Sequence of the first protein:
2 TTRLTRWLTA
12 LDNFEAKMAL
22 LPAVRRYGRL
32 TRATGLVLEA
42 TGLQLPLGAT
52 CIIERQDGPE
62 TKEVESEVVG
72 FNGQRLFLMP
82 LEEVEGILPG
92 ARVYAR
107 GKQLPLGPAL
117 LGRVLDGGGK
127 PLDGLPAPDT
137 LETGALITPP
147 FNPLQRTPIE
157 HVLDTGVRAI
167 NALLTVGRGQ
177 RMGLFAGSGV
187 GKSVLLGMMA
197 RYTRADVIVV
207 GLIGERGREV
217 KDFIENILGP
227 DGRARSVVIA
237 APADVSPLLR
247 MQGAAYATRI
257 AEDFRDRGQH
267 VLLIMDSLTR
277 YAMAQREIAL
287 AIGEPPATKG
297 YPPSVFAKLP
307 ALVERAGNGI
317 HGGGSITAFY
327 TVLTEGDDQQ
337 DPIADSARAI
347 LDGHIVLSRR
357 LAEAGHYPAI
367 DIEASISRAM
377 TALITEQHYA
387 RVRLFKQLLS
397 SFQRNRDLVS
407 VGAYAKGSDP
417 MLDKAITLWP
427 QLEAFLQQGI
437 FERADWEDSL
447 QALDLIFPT

Sequence of the second protein:
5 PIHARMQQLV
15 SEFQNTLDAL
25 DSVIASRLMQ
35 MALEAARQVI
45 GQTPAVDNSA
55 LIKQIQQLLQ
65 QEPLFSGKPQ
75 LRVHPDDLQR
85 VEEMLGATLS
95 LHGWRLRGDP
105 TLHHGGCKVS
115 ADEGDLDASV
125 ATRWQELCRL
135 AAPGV

These two protein chains interact to form a complex.

Residue-level contacts at the interface:
Residue D135 in the first protein interacts with residue S26 in the second protein (closest heavy-atom distance 2.6 Å).
Residue T42 in the first protein is in contact with residue E117 in the second protein (closest heavy-atom distance 3.6 Å).
Residue R97 in the first protein contacts residue R133 in the second protein (closest heavy-atom distance 3.0 Å).
Residue P23 in the first protein interacts with residue E130 in the second protein (closest heavy-atom distance 3.6 Å).
Residue Y95 in the first protein contacts residue R133 in the second protein (closest heavy-atom distance 3.2 Å).
Residue R27 in the first protein is in contact with residue P67 in the second protein (closest heavy-atom distance 3.4 Å).
Residue R4 in the first protein interacts with residue D25 in the second protein (closest heavy-atom distance 2.4 Å).
Residue R26 in the first protein interacts with residue R133 in the second protein (closest heavy-atom distance 3.5 Å).
Residue R4 in the first protein contacts residue D22 in the second protein (closest heavy-atom distance 3.2 Å).
Residue R26 in the first protein interacts with residue D119 in the second protein (closest heavy-atom distance 3.8 Å).
Residue R26 in the first protein interacts with residue T126 in the second protein (closest heavy-atom distance 3.3 Å).
Residue A24 in the first protein contacts residue D121 in the second protein (closest heavy-atom distance 4.0 Å).
Residue R26 in the first protein is in contact with residue D121 in the second protein (closest heavy-atom distance 3.0 Å).
Residue Y28 in the first protein interacts with residue G118 in the second protein (closest heavy-atom distance 3.4 Å).
Residue K126 in the first protein interacts with residue G138 in the second protein (closest heavy-atom distance 3.7 Å).
Residue L12 in the first protein interacts with residue M33 in the second protein (closest heavy-atom distance 3.3 Å).
Residue R26 in the first protein is in contact with residue E130 in the second protein (closest heavy-atom distance 2.8 Å).
Residue R30 in the first protein interacts with residue D119 in the second protein (closest heavy-atom distance 4.1 Å).
Residue A24 in the first protein contacts residue R127 in the second protein (closest heavy-atom distance 2.8 Å).
Residue R27 in the first protein interacts with residue D119 in the second protein (closest heavy-atom distance 3.5 Å).
Residue E64 in the first protein contacts residue R133 in the second protein (closest heavy-atom distance 2.8 Å).
Residue R7 in the first protein interacts with residue D22 in the second protein (closest heavy-atom distance 4.0 Å).
Residue V25 in the first protein interacts with residue Q58 in the second protein (closest heavy-atom distance 4.2 Å).
Residue L22 in the first protein contacts residue L131 in the second protein (closest heavy-atom distance 3.7 Å).
Residue W8 in the first protein is in contact with residue D25 in the second protein (closest heavy-atom distance 3.4 Å).
Residue F15 in the first protein contacts residue L134 in the second protein (closest heavy-atom distance 4.0 Å).
Residue L12 in the first protein is in contact with residue A29 in the second protein (closest heavy-atom distance 3.6 Å).
Residue V25 in the first protein is in contact with residue D121 in the second protein (closest heavy-atom distance 3.3 Å).
Residue R27 in the first protein interacts with residue L120 in the second protein (closest heavy-atom distance 3.9 Å).
Residue R7 in the first protein contacts residue D25 in the second protein (closest heavy-atom distance 2.1 Å).
Residue V25 in the first protein contacts residue L62 in the second protein (closest heavy-atom distance 4.2 Å).
Residue Y28 in the first protein interacts with residue D119 in the second protein (closest heavy-atom distance 2.8 Å).
Residue F15 in the first protein interacts with residue A135 in the second protein (closest heavy-atom distance 3.4 Å).
Residue Y28 in the first protein interacts with residue D121 in the second protein (closest heavy-atom distance 3.9 Å).
Residue R4 in the first protein is in contact with residue L21 in the second protein (closest heavy-atom distance 3.3 Å).
Residue R4 in the first protein is in contact with residue Q18 in the second protein (closest heavy-atom distance 4.0 Å).
Residue L22 in the first protein contacts residue L134 in the second protein (closest heavy-atom distance 3.5 Å).
Residue A11 in the first protein interacts with residue A29 in the second protein (closest heavy-atom distance 3.7 Å).
Residue R93 in the first protein contacts residue D119 in the second protein (closest heavy-atom distance 3.0 Å).
Residue R26 in the first protein is in contact with residue L120 in the second protein (closest heavy-atom distance 4.0 Å).
Residue R30 in the first protein interacts with residue E117 in the second protein (closest heavy-atom distance 3.7 Å).
Residue R26 in the first protein is in contact with residue Q129 in the second protein (closest heavy-atom distance 2.8 Å).
Residue A24 in the first protein interacts with residue Q58 in the second protein (closest heavy-atom distance 3.6 Å).
Residue W8 in the first protein interacts with residue I28 in the second protein (closest heavy-atom distance 3.9 Å).
Residue R27 in the first protein contacts residue F69 in the second protein (closest heavy-atom distance 3.8 Å).
Residue F15 in the first protein is in contact with residue M33 in the second protein (closest heavy-atom distance 3.9 Å).
Residue R30 in the first protein interacts with residue G118 in the second protein (closest heavy-atom distance 3.7 Å).
Residue R30 in the first protein is in contact with residue D116 in the second protein (closest heavy-atom distance 3.4 Å).
Residue M19 in the first protein contacts residue L131 in the second protein (closest heavy-atom distance 3.9 Å).
Residue D135 in the first protein interacts with residue A23 in the second protein (closest heavy-atom distance 4.0 Å).
Residue A11 in the first protein is in contact with residue M33 in the second protein (closest heavy-atom distance 3.5 Å).
Residue A24 in the first protein interacts with residue A122 in the second protein (closest heavy-atom distance 4.0 Å).
Residue F15 in the first protein is in contact with residue L131 in the second protein (closest heavy-atom distance 4.2 Å).
Residue E64 in the first protein is in contact with residue Q129 in the second protein (closest heavy-atom distance 4.2 Å).
Residue L22 in the first protein is in contact with residue R127 in the second protein (closest heavy-atom distance 4.0 Å).
Residue K18 in the first protein interacts with residue L134 in the second protein (closest heavy-atom distance 3.6 Å).
Residue G29 in the first protein contacts residue E117 in the second protein (closest heavy-atom distance 3.9 Å).
Residue R27 in the first protein contacts residue E66 in the second protein (closest heavy-atom distance 3.8 Å).
Residue G43 in the first protein contacts residue E117 in the second protein (closest heavy-atom distance 3.7 Å).
Residue V25 in the first protein interacts with residue L120 in the second protein (closest heavy-atom distance 3.9 Å).